Contacts between the two chains:
Residue Q246 in protein 2 interacts with residue G155 in protein 1 (closest heavy-atom distance 3.6 Å).
Residue Q102 in protein 2 is in contact with residue D309 in protein 1 (closest heavy-atom distance 3.1 Å).
Residue S78 in protein 2 is in contact with residue S291 in protein 1 (closest heavy-atom distance 2.9 Å).
Residue Y245 in protein 2 interacts with residue G155 in protein 1 (closest heavy-atom distance 3.5 Å).
Residue A196 in protein 2 is in contact with residue A222 in protein 1 (closest heavy-atom distance 3.5 Å).
Residue A192 in protein 2 is in contact with residue A229 in protein 1 (closest heavy-atom distance 3.5 Å).
Residue K333 in protein 2 contacts residue D328 in protein 1 (closest heavy-atom distance 2.7 Å).
Residue S249 in protein 2 contacts residue S151 in protein 1 (closest heavy-atom distance 2.7 Å).
Residue Q32 in protein 2 contacts residue S139 in protein 1 (closest heavy-atom distance 2.4 Å).
Residue Q246 in protein 2 contacts residue N43 in protein 1 (closest heavy-atom distance 3.1 Å).
Residue F193 in protein 2 is in contact with residue G226 in protein 1 (closest heavy-atom distance 3.4 Å).
Residue L66 in protein 2 contacts residue R125 in protein 1 (closest heavy-atom distance 3.4 Å).
Residue N82 in protein 2 is in contact with residue D299 in protein 1 (closest heavy-atom distance 2.7 Å).
Residue L86 in protein 2 is in contact with residue A317 in protein 1 (closest heavy-atom distance 3.3 Å).
Residue K31 in protein 2 is in contact with residue I136 in protein 1 (closest heavy-atom distance 3.5 Å).
Residue K333 in protein 2 interacts with residue D292 in protein 1 (closest heavy-atom distance 2.9 Å).
Residue A337 in protein 2 interacts with residue T331 in protein 1 (closest heavy-atom distance 3.4 Å).
Residue Q113 in protein 2 interacts with residue K302 in protein 1 (closest heavy-atom distance 3.5 Å).
Residue Q24 in protein 2 is in contact with residue T280 in protein 1 (closest heavy-atom distance 3.1 Å).
Residue V200 in protein 2 is in contact with residue A218 in protein 1 (closest heavy-atom distance 3.5 Å).
Residue L238 in protein 2 interacts with residue K247 in protein 1 (closest heavy-atom distance 3.6 Å).
Residue A337 in protein 2 contacts residue Q281 in protein 1 (closest heavy-atom distance 3.5 Å).
Residue N171 in protein 2 contacts residue Q162 in protein 1 (closest heavy-atom distance 3.3 Å).
Residue S78 in protein 2 is in contact with residue D292 in protein 1 (closest heavy-atom distance 3.0 Å).
Residue F193 in protein 2 interacts with residue A222 in protein 1 (closest heavy-atom distance 3.4 Å).
Residue Q32 in protein 2 is in contact with residue S140 in protein 1 (closest heavy-atom distance 2.9 Å).
Residue N67 in protein 2 interacts with residue V129 in protein 1 (closest heavy-atom distance 3.5 Å).
Residue A337 in protein 2 is in contact with residue Q19 in protein 1 (closest heavy-atom distance 3.1 Å).
Residue T75 in protein 2 interacts with residue S291 in protein 1 (closest heavy-atom distance 2.8 Å).
Residue S253 in protein 2 contacts residue S151 in protein 1 (closest heavy-atom distance 3.2 Å).
Residue V109 in protein 2 contacts residue L313 in protein 1 (closest heavy-atom distance 3.5 Å).
Residue R241 in protein 2 interacts with residue D166 in protein 1 (closest heavy-atom distance 2.5 Å).
Residue Q246 in protein 2 contacts residue K152 in protein 1 (closest heavy-atom distance 3.0 Å).
Residue R105 in protein 2 is in contact with residue I310 in protein 1 (closest heavy-atom distance 3.4 Å).
Residue A337 in protein 2 contacts residue Q335 in protein 1 (closest heavy-atom distance 3.1 Å).
Residue R241 in protein 2 interacts with residue Q162 in protein 1 (closest heavy-atom distance 3.5 Å).
Residue D175 in protein 2 interacts with residue D166 in protein 1 (closest heavy-atom distance 3.5 Å).
Residue Q242 in protein 2 is in contact with residue N43 in protein 1 (closest heavy-atom distance 3.0 Å).
Residue N28 in protein 2 contacts residue T280 in protein 1 (closest heavy-atom distance 2.8 Å).
Residue Y245 in protein 2 contacts residue G158 in protein 1 (closest heavy-atom distance 3.5 Å).
Residue Q106 in protein 2 is in contact with residue L313 in protein 1 (closest heavy-atom distance 3.5 Å).
Residue I74 in protein 2 interacts with residue S288 in protein 1 (closest heavy-atom distance 3.5 Å).
Residue N67 in protein 2 interacts with residue R125 in protein 1 (closest heavy-atom distance 3.1 Å).
Residue Q106 in protein 2 contacts residue I310 in protein 1 (closest heavy-atom distance 3.4 Å).
Residue I74 in protein 2 contacts residue N284 in protein 1 (closest heavy-atom distance 3.5 Å).
Residue K31 in protein 2 is in contact with residue N133 in protein 1 (closest heavy-atom distance 2.6 Å).
Residue I90 in protein 2 is in contact with residue L313 in protein 1 (closest heavy-atom distance 3.5 Å).
Residue N82 in protein 2 is in contact with residue T321 in protein 1 (closest heavy-atom distance 3.1 Å).
Residue I336 in protein 2 contacts residue N284 in protein 1 (closest heavy-atom distance 3.1 Å).
Residue Q113 in protein 2 is in contact with residue W314 in protein 1 (closest heavy-atom distance 3.4 Å).
Residue R105 in protein 2 interacts with residue D309 in protein 1 (closest heavy-atom distance 3.0 Å).
Residue Y245 in protein 2 interacts with residue Q162 in protein 1 (closest heavy-atom distance 3.4 Å).
Residue Q242 in protein 2 is in contact with residue D156 in protein 1 (closest heavy-atom distance 2.9 Å).
Residue Q246 in protein 2 contacts residue D156 in protein 1 (closest heavy-atom distance 2.3 Å).
Residue G338 in protein 2 contacts residue Q19 in protein 1 (closest heavy-atom distance 2.9 Å).
Residue Q33 in protein 2 is in contact with residue S140 in protein 1 (closest heavy-atom distance 3.1 Å).
Residue Q242 in protein 2 is in contact with residue E254 in protein 1 (closest heavy-atom distance 3.2 Å).
Residue Q106 in protein 2 interacts with residue D309 in protein 1 (closest heavy-atom distance 2.9 Å).
Residue Q24 in protein 2 interacts with residue N284 in protein 1 (closest heavy-atom distance 2.8 Å).
Residue I178 in protein 2 interacts with residue K169 in protein 1 (closest heavy-atom distance 3.6 Å).

This data describes a binding interaction between two proteins.

Sequence of protein 1:
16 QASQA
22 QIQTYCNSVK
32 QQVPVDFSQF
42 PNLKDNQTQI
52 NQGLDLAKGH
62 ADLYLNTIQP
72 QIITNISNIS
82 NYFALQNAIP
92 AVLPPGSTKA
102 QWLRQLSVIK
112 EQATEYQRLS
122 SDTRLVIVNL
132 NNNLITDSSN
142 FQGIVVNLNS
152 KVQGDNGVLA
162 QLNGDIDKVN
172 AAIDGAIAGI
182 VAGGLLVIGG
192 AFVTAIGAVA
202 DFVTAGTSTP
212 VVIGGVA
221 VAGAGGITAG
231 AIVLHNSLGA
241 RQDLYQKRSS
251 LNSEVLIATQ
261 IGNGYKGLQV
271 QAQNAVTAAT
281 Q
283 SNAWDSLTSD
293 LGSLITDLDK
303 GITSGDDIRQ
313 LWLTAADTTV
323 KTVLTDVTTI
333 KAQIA

Sequence of protein 2:
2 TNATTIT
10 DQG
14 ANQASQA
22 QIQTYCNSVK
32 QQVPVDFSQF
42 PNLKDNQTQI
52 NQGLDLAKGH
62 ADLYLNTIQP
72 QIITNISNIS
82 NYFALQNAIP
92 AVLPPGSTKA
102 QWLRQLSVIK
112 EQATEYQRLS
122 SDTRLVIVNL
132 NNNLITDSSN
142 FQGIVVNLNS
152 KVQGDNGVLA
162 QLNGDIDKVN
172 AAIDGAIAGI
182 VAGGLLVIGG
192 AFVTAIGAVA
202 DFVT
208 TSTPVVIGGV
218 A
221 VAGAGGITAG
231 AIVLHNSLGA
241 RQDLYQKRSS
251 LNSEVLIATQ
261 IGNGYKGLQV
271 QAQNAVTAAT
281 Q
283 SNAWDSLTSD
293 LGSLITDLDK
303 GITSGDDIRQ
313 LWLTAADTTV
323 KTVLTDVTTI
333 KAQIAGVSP